Sequence of the first protein:
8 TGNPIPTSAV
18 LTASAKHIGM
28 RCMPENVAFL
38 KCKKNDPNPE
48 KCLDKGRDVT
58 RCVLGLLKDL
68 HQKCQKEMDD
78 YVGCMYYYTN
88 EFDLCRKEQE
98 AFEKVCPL

Sequence of the second protein:
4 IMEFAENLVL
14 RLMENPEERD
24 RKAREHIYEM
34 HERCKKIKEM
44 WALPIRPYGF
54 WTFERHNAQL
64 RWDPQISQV

Contacts between the two chains:
Residue K41 in the first protein contacts residue I69 in the second protein (closest heavy-atom distance 3.4 Å).
Residue L37 in the first protein interacts with residue V72 in the second protein (closest heavy-atom distance 3.8 Å).
Residue L37 in the first protein contacts residue Q68 in the second protein (closest heavy-atom distance 3.5 Å).
Residue L37 in the first protein contacts residue Q71 in the second protein (closest heavy-atom distance 4.0 Å).
Residue K41 in the first protein is in contact with residue V72 in the second protein (closest heavy-atom distance 4.3 Å).
Residue K41 in the first protein contacts residue Q68 in the second protein (closest heavy-atom distance 3.8 Å).
Residue V34 in the first protein contacts residue V72 in the second protein (closest heavy-atom distance 3.6 Å).
Residue K40 in the first protein contacts residue Q68 in the second protein (closest heavy-atom distance 3.9 Å).

This data describes a binding interaction between two proteins.